Sequence of protein 2:
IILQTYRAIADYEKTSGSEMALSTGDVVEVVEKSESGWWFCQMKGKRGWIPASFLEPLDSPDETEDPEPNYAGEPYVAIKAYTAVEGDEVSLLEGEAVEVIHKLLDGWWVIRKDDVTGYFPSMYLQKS

Contacts between the two chains:
Residue W50 in protein 2 contacts residue P2 in protein 1 (closest heavy-atom distance 3.7 Å).
Residue S37 in protein 2 contacts residue P6 in protein 1 (closest heavy-atom distance 3.5 Å).
Residue S35 in protein 2 interacts with residue P1 in protein 1 (closest heavy-atom distance 3.9 Å).
Residue S19 in protein 2 is in contact with residue P1 in protein 1 (closest heavy-atom distance 4.7 Å).
Residue E20 in protein 2 is in contact with residue P2 in protein 1 (closest heavy-atom distance 4.0 Å).
Residue S17 in protein 2 interacts with residue P2 in protein 1 (closest heavy-atom distance 4.2 Å).
Residue W109 in protein 2 contacts residue R8 in protein 1 (closest heavy-atom distance 3.4 Å).
Residue P122 in protein 2 interacts with residue P5 in protein 1 (closest heavy-atom distance 3.9 Å).
Residue P52 in protein 2 is in contact with residue P6 in protein 1 (closest heavy-atom distance 4.2 Å).
Residue D89 in protein 2 interacts with residue R8 in protein 1 (closest heavy-atom distance 3.0 Å).
Residue M124 in protein 2 is in contact with residue N4 in protein 1 (closest heavy-atom distance 3.4 Å).
Residue W39 in protein 2 is in contact with residue N4 in protein 1 (closest heavy-atom distance 2.9 Å).
Residue F55 in protein 2 interacts with residue R8 in protein 1 (closest heavy-atom distance 4.1 Å).
Residue W39 in protein 2 contacts residue P1 in protein 1 (closest heavy-atom distance 4.1 Å).
Residue F55 in protein 2 interacts with residue P7 in protein 1 (closest heavy-atom distance 3.8 Å).
Residue E90 in protein 2 contacts residue R8 in protein 1 (closest heavy-atom distance 3.0 Å).
Residue A11 in protein 2 is in contact with residue P10 in protein 1 (closest heavy-atom distance 4.4 Å).
Residue D107 in protein 2 contacts residue P6 in protein 1 (closest heavy-atom distance 3.7 Å).
Residue D107 in protein 2 is in contact with residue P9 in protein 1 (closest heavy-atom distance 3.4 Å).
Residue W109 in protein 2 interacts with residue P5 in protein 1 (closest heavy-atom distance 3.9 Å).
Residue Y120 in protein 2 interacts with residue R8 in protein 1 (closest heavy-atom distance 3.4 Å).
Residue M124 in protein 2 contacts residue P2 in protein 1 (closest heavy-atom distance 3.4 Å).
Residue W39 in protein 2 interacts with residue P5 in protein 1 (closest heavy-atom distance 3.8 Å).
Residue Y83 in protein 2 contacts residue P5 in protein 1 (closest heavy-atom distance 4.6 Å).
Residue W39 in protein 2 contacts residue P7 in protein 1 (closest heavy-atom distance 4.3 Å).
Residue W50 in protein 2 contacts residue P1 in protein 1 (closest heavy-atom distance 3.5 Å).
Residue S54 in protein 2 contacts residue P9 in protein 1 (closest heavy-atom distance 3.1 Å).
Residue Y125 in protein 2 interacts with residue P5 in protein 1 (closest heavy-atom distance 3.4 Å).
Residue W39 in protein 2 interacts with residue P2 in protein 1 (closest heavy-atom distance 3.6 Å).
Residue S54 in protein 2 contacts residue R8 in protein 1 (closest heavy-atom distance 4.1 Å).
Residue G38 in protein 2 is in contact with residue P6 in protein 1 (closest heavy-atom distance 3.9 Å).
Residue S54 in protein 2 is in contact with residue P10 in protein 1 (closest heavy-atom distance 3.4 Å).
Residue Y125 in protein 2 contacts residue S3 in protein 1 (closest heavy-atom distance 2.9 Å).
Residue I10 in protein 2 is in contact with residue A11 in protein 1 (closest heavy-atom distance 4.3 Å).
Residue W109 in protein 2 is in contact with residue P9 in protein 1 (closest heavy-atom distance 4.8 Å).
Residue M124 in protein 2 contacts residue P6 in protein 1 (closest heavy-atom distance 4.7 Å).
Residue G108 in protein 2 contacts residue P6 in protein 1 (closest heavy-atom distance 4.9 Å).
Residue F55 in protein 2 interacts with residue P9 in protein 1 (closest heavy-atom distance 5.0 Å).
Residue S54 in protein 2 is in contact with residue P7 in protein 1 (closest heavy-atom distance 4.4 Å).
Residue P52 in protein 2 is in contact with residue P7 in protein 1 (closest heavy-atom distance 3.9 Å).
Residue M124 in protein 2 is in contact with residue S3 in protein 1 (closest heavy-atom distance 3.6 Å).
Residue M124 in protein 2 is in contact with residue P5 in protein 1 (closest heavy-atom distance 3.4 Å).
Residue S37 in protein 2 contacts residue P1 in protein 1 (closest heavy-atom distance 4.3 Å).
Residue W109 in protein 2 is in contact with residue P7 in protein 1 (closest heavy-atom distance 3.6 Å).
Residue Y125 in protein 2 contacts residue N4 in protein 1 (closest heavy-atom distance 3.8 Å).
Residue E87 in protein 2 interacts with residue R8 in protein 1 (closest heavy-atom distance 3.6 Å).
Residue K81 in protein 2 interacts with residue S3 in protein 1 (closest heavy-atom distance 4.8 Å).
Residue D107 in protein 2 is in contact with residue P7 in protein 1 (closest heavy-atom distance 4.8 Å).
Residue F55 in protein 2 is in contact with residue P10 in protein 1 (closest heavy-atom distance 4.1 Å).
Residue W39 in protein 2 interacts with residue P6 in protein 1 (closest heavy-atom distance 3.4 Å).
Residue S19 in protein 2 is in contact with residue P2 in protein 1 (closest heavy-atom distance 3.9 Å).
Residue Y13 in protein 2 contacts residue P7 in protein 1 (closest heavy-atom distance 4.0 Å).
Residue W109 in protein 2 contacts residue P6 in protein 1 (closest heavy-atom distance 3.0 Å).

The following describes two proteins that form a bound complex.

Sequence of protein 1:
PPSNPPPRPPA